Residue-level contacts at the interface:
Residue L1504 in chain A interacts with residue N61 in chain B (closest heavy-atom distance 4.6 Å).

The following describes two proteins that form a bound complex.

Sequence of chain B:
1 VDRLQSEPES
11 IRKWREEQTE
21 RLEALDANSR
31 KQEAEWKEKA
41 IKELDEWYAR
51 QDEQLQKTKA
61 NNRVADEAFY

Sequence of chain A:
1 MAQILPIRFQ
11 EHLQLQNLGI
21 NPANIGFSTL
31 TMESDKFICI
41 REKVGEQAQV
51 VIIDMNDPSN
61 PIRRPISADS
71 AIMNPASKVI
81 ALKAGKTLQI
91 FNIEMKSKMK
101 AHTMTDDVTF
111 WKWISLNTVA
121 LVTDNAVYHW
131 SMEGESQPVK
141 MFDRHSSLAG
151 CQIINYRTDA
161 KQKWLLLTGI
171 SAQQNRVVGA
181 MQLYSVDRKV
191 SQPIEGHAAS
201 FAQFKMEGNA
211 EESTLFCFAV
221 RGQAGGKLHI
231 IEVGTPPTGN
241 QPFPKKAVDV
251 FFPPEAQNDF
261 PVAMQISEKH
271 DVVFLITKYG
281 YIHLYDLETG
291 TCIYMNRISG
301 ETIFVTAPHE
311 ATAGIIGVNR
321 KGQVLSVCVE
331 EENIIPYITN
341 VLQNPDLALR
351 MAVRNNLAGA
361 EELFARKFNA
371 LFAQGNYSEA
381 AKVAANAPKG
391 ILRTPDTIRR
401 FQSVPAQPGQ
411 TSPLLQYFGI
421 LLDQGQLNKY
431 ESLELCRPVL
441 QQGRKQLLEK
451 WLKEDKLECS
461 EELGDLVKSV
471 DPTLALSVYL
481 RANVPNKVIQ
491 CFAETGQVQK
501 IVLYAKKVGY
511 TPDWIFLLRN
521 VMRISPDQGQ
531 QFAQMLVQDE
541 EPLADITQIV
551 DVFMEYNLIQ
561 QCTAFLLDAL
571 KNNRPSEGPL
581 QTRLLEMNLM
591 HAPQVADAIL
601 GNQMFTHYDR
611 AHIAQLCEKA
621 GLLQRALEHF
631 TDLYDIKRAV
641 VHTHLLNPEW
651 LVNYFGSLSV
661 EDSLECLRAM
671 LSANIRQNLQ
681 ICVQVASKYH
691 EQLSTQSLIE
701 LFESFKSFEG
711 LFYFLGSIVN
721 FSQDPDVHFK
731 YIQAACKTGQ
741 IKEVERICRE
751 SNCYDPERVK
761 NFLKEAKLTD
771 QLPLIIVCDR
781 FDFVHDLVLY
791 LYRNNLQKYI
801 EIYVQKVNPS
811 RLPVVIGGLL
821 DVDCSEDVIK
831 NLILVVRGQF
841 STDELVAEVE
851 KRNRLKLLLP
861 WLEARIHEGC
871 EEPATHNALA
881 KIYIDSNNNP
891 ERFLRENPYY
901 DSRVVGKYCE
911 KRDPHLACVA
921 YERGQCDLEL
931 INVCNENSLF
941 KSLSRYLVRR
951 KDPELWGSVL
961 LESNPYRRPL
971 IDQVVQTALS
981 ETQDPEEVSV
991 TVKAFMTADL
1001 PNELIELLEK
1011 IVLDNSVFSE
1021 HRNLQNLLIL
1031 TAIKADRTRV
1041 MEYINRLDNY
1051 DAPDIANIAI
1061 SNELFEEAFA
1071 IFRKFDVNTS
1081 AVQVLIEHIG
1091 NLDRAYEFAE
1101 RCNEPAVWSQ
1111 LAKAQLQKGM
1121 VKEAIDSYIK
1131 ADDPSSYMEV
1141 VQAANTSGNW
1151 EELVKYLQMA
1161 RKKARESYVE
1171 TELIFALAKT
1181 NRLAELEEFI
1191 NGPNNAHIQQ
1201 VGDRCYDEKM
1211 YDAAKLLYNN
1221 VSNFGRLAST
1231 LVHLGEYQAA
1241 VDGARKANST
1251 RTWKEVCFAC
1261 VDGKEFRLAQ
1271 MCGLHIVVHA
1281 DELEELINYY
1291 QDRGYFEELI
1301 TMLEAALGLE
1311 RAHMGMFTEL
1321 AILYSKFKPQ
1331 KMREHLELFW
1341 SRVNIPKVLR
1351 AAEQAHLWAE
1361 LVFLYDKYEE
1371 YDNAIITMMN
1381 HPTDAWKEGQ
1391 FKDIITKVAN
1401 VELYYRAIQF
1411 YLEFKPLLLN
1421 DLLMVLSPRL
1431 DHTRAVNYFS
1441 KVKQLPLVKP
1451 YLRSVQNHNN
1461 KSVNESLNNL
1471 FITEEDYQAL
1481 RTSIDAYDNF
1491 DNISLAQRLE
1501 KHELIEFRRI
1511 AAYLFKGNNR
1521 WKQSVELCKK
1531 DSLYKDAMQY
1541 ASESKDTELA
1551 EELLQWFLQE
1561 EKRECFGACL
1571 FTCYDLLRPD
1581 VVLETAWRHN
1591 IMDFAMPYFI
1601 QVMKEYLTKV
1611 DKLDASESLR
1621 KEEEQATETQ